Interface contacts:
Residue Y126 in chain B contacts residue W15 in chain A (closest heavy-atom distance 3.1 Å).
Residue F127 in chain B is in contact with residue V12 in chain A (closest heavy-atom distance 4.9 Å).
Residue Y126 in chain B interacts with residue P14 in chain A (closest heavy-atom distance 3.8 Å).
Residue L106 in chain B contacts residue V12 in chain A (closest heavy-atom distance 3.8 Å).
Residue T72 in chain B contacts residue G16 in chain A (closest heavy-atom distance 3.6 Å).
Residue V79 in chain B interacts with residue G16 in chain A (closest heavy-atom distance 3.8 Å).
Residue F127 in chain B contacts residue W15 in chain A (closest heavy-atom distance 3.0 Å).
Residue S128 in chain B interacts with residue V12 in chain A (closest heavy-atom distance 3.3 Å).
Residue F104 in chain B interacts with residue W15 in chain A (closest heavy-atom distance 3.6 Å).
Residue D125 in chain B contacts residue W15 in chain A (closest heavy-atom distance 4.3 Å).
Residue S128 in chain B contacts residue W15 in chain A (closest heavy-atom distance 4.9 Å).
Residue L131 in chain B interacts with residue I11 in chain A (closest heavy-atom distance 4.8 Å).
Residue L131 in chain B is in contact with residue V12 in chain A (closest heavy-atom distance 3.8 Å).
Residue K117 in chain B is in contact with residue I11 in chain A (closest heavy-atom distance 4.3 Å).
Residue S128 in chain B contacts residue G13 in chain A (closest heavy-atom distance 3.6 Å).
Residue M129 in chain B contacts residue V12 in chain A (closest heavy-atom distance 2.9 Å).
Residue Y126 in chain B is in contact with residue G16 in chain A (closest heavy-atom distance 4.2 Å).
Residue L131 in chain B interacts with residue T9 in chain A (closest heavy-atom distance 3.7 Å).
Residue Y130 in chain B interacts with residue I11 in chain A (closest heavy-atom distance 3.6 Å).
Residue S128 in chain B is in contact with residue I11 in chain A (closest heavy-atom distance 3.9 Å).
Residue F127 in chain B contacts residue P14 in chain A (closest heavy-atom distance 3.2 Å).
Residue V80 in chain B contacts residue A17 in chain A (closest heavy-atom distance 5.0 Å).
Residue M129 in chain B contacts residue W15 in chain A (closest heavy-atom distance 3.6 Å).
Residue D125 in chain B is in contact with residue A17 in chain A (closest heavy-atom distance 2.8 Å).
Residue L131 in chain B is in contact with residue V10 in chain A (closest heavy-atom distance 2.9 Å).
Residue M129 in chain B is in contact with residue V10 in chain A (closest heavy-atom distance 4.0 Å).
Residue F127 in chain B interacts with residue G13 in chain A (closest heavy-atom distance 4.4 Å).
Residue T72 in chain B interacts with residue W15 in chain A (closest heavy-atom distance 4.2 Å).
Residue V81 in chain B interacts with residue G16 in chain A (closest heavy-atom distance 4.3 Å).
Residue Y130 in chain B interacts with residue V10 in chain A (closest heavy-atom distance 3.4 Å).
Residue V79 in chain B is in contact with residue A17 in chain A (closest heavy-atom distance 3.6 Å).
Residue S128 in chain B is in contact with residue P14 in chain A (closest heavy-atom distance 3.1 Å).
Residue D125 in chain B interacts with residue G16 in chain A (closest heavy-atom distance 3.5 Å).
Residue V81 in chain B contacts residue W15 in chain A (closest heavy-atom distance 3.7 Å).
Residue M129 in chain B is in contact with residue I11 in chain A (closest heavy-atom distance 3.4 Å).
Residue L106 in chain B is in contact with residue W15 in chain A (closest heavy-atom distance 4.1 Å).
Residue V80 in chain B is in contact with residue G16 in chain A (closest heavy-atom distance 4.7 Å).
Residue A8 in chain B contacts residue T9 in chain A (closest heavy-atom distance 3.9 Å).
Residue Y126 in chain B contacts residue A17 in chain A (closest heavy-atom distance 3.8 Å).
Residue Y126 in chain B is in contact with residue S19 in chain A (closest heavy-atom distance 3.6 Å).
Residue Y130 in chain B contacts residue T9 in chain A (closest heavy-atom distance 3.3 Å).

This data describes a binding interaction between two proteins.

Sequence of chain A:
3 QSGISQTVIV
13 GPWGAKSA

Sequence of chain B:
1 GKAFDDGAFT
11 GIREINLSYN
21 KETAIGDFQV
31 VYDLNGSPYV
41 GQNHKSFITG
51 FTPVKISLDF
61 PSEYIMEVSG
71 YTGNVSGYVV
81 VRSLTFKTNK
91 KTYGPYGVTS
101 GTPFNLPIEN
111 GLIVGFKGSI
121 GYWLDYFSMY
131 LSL